Sequence of chain B:
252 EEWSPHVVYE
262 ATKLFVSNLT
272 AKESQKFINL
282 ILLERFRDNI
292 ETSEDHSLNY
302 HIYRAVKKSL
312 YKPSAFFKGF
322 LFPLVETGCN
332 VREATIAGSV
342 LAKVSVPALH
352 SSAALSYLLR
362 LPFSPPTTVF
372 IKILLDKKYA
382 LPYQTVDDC

Sequence of chain A:
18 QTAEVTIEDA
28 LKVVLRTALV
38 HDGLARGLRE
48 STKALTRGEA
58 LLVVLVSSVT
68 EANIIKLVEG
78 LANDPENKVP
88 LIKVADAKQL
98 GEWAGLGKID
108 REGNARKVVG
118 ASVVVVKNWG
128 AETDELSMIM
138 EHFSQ

Residue-level contacts at the interface:
Residue Y384 in chain B is in contact with residue N111 in chain A (closest heavy-atom distance 4.7 Å).
Residue Y384 in chain B is in contact with residue E109 in chain A (closest heavy-atom distance 2.4 Å).
Residue L350 in chain B contacts residue V37 in chain A (closest heavy-atom distance 3.7 Å).
Residue L382 in chain B contacts residue R108 in chain A (closest heavy-atom distance 4.8 Å).
Residue P383 in chain B is in contact with residue R108 in chain A (closest heavy-atom distance 3.8 Å).
Residue Y384 in chain B is in contact with residue G110 in chain A (closest heavy-atom distance 3.5 Å).

The following describes two proteins that form a bound complex.